Residue-level contacts at the interface:
Residue Q158 in chain A interacts with residue R149 in chain B (closest heavy-atom distance 3.7 Å).
Residue V119 in chain A contacts residue R152 in chain B (closest heavy-atom distance 3.5 Å).
Residue W122 in chain A contacts residue K148 in chain B (closest heavy-atom distance 3.9 Å).
Residue E125 in chain A interacts with residue H146 in chain B (closest heavy-atom distance 3.0 Å).
Residue I49 in chain A contacts residue L30 in chain B (closest heavy-atom distance 3.9 Å).
Residue L162 in chain A is in contact with residue M156 in chain B (closest heavy-atom distance 3.0 Å).
Residue N71 in chain A is in contact with residue T28 in chain B (closest heavy-atom distance 3.8 Å).
Residue L48 in chain A interacts with residue V16 in chain B (closest heavy-atom distance 3.5 Å).
Residue A167 in chain A contacts residue R84 in chain B (closest heavy-atom distance 3.9 Å).
Residue I49 in chain A contacts residue L12 in chain B (closest heavy-atom distance 3.4 Å).
Residue I49 in chain A is in contact with residue V16 in chain B (closest heavy-atom distance 2.9 Å).
Residue Q53 in chain A is in contact with residue R15 in chain B (closest heavy-atom distance 3.4 Å).
Residue R113 in chain A interacts with residue F92 in chain B (closest heavy-atom distance 3.4 Å).
Residue L162 in chain A interacts with residue S83 in chain B (closest heavy-atom distance 4.0 Å).
Residue A42 in chain A is in contact with residue T29 in chain B (closest heavy-atom distance 3.5 Å).
Residue N52 in chain A interacts with residue R15 in chain B (closest heavy-atom distance 3.4 Å).
Residue G72 in chain A contacts residue Q32 in chain B (closest heavy-atom distance 3.6 Å).
Residue E121 in chain A interacts with residue R152 in chain B (closest heavy-atom distance 3.4 Å).
Residue R161 in chain A contacts residue D80 in chain B (closest heavy-atom distance 3.6 Å).
Residue R161 in chain A contacts residue H153 in chain B (closest heavy-atom distance 3.5 Å).
Residue I45 in chain A is in contact with residue L26 in chain B (closest heavy-atom distance 3.8 Å).
Residue H115 in chain A contacts residue D93 in chain B (closest heavy-atom distance 3.2 Å).
Residue L162 in chain A is in contact with residue N87 in chain B (closest heavy-atom distance 2.8 Å).
Residue N71 in chain A contacts residue T29 in chain B (closest heavy-atom distance 3.5 Å).
Residue G168 in chain A interacts with residue E88 in chain B (closest heavy-atom distance 3.8 Å).
Residue Q53 in chain A is in contact with residue N57 in chain B (closest heavy-atom distance 3.4 Å).
Residue N71 in chain A is in contact with residue Q32 in chain B (closest heavy-atom distance 2.7 Å).
Residue I73 in chain A contacts residue T33 in chain B (closest heavy-atom distance 3.6 Å).
Residue F164 in chain A is in contact with residue N87 in chain B (closest heavy-atom distance 3.3 Å).
Residue R113 in chain A is in contact with residue D93 in chain B (closest heavy-atom distance 4.0 Å).
Residue E125 in chain A contacts residue S145 in chain B (closest heavy-atom distance 3.4 Å).
Residue L5 in chain A contacts residue M18 in chain B (closest heavy-atom distance 3.3 Å).
Residue I45 in chain A contacts residue V21 in chain B (closest heavy-atom distance 3.7 Å).
Residue H115 in chain A contacts residue G94 in chain B (closest heavy-atom distance 3.8 Å).
Residue R161 in chain A contacts residue V79 in chain B (closest heavy-atom distance 3.4 Å).
Residue R113 in chain A interacts with residue N87 in chain B (closest heavy-atom distance 2.4 Å).
Residue R113 in chain A interacts with residue G94 in chain B (closest heavy-atom distance 3.9 Å).
Residue A167 in chain A is in contact with residue E88 in chain B (closest heavy-atom distance 3.4 Å).
Residue E125 in chain A contacts residue R149 in chain B (closest heavy-atom distance 3.9 Å).
Residue A4 in chain A is in contact with residue D19 in chain B (closest heavy-atom distance 3.1 Å).
Residue D68 in chain A interacts with residue K36 in chain B (closest heavy-atom distance 3.2 Å).
Residue I45 in chain A is in contact with residue M18 in chain B (closest heavy-atom distance 3.1 Å).
Residue A4 in chain A contacts residue M18 in chain B (closest heavy-atom distance 2.9 Å).
Residue A46 in chain A interacts with residue T29 in chain B (closest heavy-atom distance 3.7 Å).
Residue H115 in chain A contacts residue Y109 in chain B (closest heavy-atom distance 3.6 Å).
Residue F166 in chain A is in contact with residue T60 in chain B (closest heavy-atom distance 3.7 Å).
Residue N52 in chain A interacts with residue V16 in chain B (closest heavy-atom distance 3.7 Å).
Residue E121 in chain A contacts residue R149 in chain B (closest heavy-atom distance 3.3 Å).
Residue D112 in chain A is in contact with residue K111 in chain B (closest heavy-atom distance 3.2 Å).
Residue L8 in chain A contacts residue M18 in chain B (closest heavy-atom distance 3.9 Å).
Residue Y54 in chain A contacts residue T60 in chain B (closest heavy-atom distance 3.6 Å).
Residue Q70 in chain A interacts with residue Q32 in chain B (closest heavy-atom distance 2.1 Å).
Residue A167 in chain A interacts with residue N87 in chain B (closest heavy-atom distance 3.5 Å).
Residue I49 in chain A is in contact with residue A13 in chain B (closest heavy-atom distance 3.9 Å).
Residue A42 in chain A contacts residue E25 in chain B (closest heavy-atom distance 3.8 Å).
Residue E125 in chain A contacts residue K148 in chain B (closest heavy-atom distance 3.7 Å).
Residue A163 in chain A interacts with residue N87 in chain B (closest heavy-atom distance 3.3 Å).
Residue P116 in chain A is in contact with residue M95 in chain B (closest heavy-atom distance 3.6 Å).
Residue R161 in chain A contacts residue S83 in chain B (closest heavy-atom distance 2.4 Å).
Residue N114 in chain A is in contact with residue D93 in chain B (closest heavy-atom distance 2.7 Å).

Sequence of chain A:
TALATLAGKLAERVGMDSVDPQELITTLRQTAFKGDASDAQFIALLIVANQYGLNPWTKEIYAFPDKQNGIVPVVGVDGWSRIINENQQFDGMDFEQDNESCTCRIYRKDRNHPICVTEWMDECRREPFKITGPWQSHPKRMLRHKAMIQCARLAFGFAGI

The following describes two proteins that form a bound complex.

Sequence of chain B:
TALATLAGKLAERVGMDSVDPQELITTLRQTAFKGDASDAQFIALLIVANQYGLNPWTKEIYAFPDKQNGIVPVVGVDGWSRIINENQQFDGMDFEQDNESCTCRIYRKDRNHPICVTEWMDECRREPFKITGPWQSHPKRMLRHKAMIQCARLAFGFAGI